Sequence of chain A:
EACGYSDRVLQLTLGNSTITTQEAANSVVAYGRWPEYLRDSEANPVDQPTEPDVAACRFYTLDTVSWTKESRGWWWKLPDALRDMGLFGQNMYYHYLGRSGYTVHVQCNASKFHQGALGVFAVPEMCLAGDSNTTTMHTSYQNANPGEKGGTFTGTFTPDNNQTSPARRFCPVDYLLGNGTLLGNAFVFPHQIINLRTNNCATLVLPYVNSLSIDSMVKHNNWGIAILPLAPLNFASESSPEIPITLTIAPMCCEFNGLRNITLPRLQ

Sequence of chain B:
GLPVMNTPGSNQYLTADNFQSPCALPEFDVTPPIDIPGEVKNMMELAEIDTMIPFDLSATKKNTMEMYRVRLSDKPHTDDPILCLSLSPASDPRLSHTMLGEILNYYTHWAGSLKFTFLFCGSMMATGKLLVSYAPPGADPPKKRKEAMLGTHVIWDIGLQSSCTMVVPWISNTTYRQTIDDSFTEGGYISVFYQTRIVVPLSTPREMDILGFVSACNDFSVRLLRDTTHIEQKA

Interface contacts:
Residue G188 in chain A contacts residue T51 in chain B (closest heavy-atom distance 3.2 Å).
Residue Q119 in chain A contacts residue M208 in chain B (closest heavy-atom distance 3.6 Å).
Residue E46 in chain A interacts with residue D35 in chain B (closest heavy-atom distance 2.8 Å).
Residue Q119 in chain A interacts with residue S123 in chain B (closest heavy-atom distance 3.3 Å).
Residue Y35 in chain A contacts residue G38 in chain B (closest heavy-atom distance 3.6 Å).
Residue R201 in chain A contacts residue A126 in chain B (closest heavy-atom distance 3.4 Å).
Residue F191 in chain A contacts residue M52 in chain B (closest heavy-atom distance 3.6 Å).
Residue R201 in chain A contacts residue F120 in chain B (closest heavy-atom distance 3.4 Å).
Residue A240 in chain A is in contact with residue P205 in chain B (closest heavy-atom distance 3.4 Å).
Residue A240 in chain A contacts residue T204 in chain B (closest heavy-atom distance 3.7 Å).
Residue L186 in chain A interacts with residue H97 in chain B (closest heavy-atom distance 3.6 Å).
Residue R37 in chain A contacts residue P37 in chain B (closest heavy-atom distance 3.6 Å).
Residue V213 in chain A is in contact with residue P37 in chain B (closest heavy-atom distance 3.6 Å).
Residue K116 in chain A interacts with residue S123 in chain B (closest heavy-atom distance 3.4 Å).
Residue F117 in chain A is in contact with residue P205 in chain B (closest heavy-atom distance 3.4 Å).
Residue N189 in chain A contacts residue T98 in chain B (closest heavy-atom distance 3.2 Å).
Residue R37 in chain A interacts with residue D35 in chain B (closest heavy-atom distance 3.1 Å).
Residue N199 in chain A contacts residue L119 in chain B (closest heavy-atom distance 3.7 Å).
Residue P236 in chain A interacts with residue D209 in chain B (closest heavy-atom distance 3.7 Å).
Residue A240 in chain A interacts with residue S203 in chain B (closest heavy-atom distance 3.4 Å).
Residue R43 in chain A interacts with residue D35 in chain B (closest heavy-atom distance 3.4 Å).
Residue R201 in chain A is in contact with residue G159 in chain B (closest heavy-atom distance 2.9 Å).
Residue K116 in chain A contacts residue M125 in chain B (closest heavy-atom distance 3.2 Å).
Residue R201 in chain A is in contact with residue I158 in chain B (closest heavy-atom distance 3.8 Å).
Residue F191 in chain A is in contact with residue D50 in chain B (closest heavy-atom distance 3.2 Å).
Residue P236 in chain A contacts residue R69 in chain B (closest heavy-atom distance 3.7 Å).
Residue V192 in chain A contacts residue M99 in chain B (closest heavy-atom distance 3.7 Å).
Residue R201 in chain A contacts residue G122 in chain B (closest heavy-atom distance 3.2 Å).
Residue R201 in chain A interacts with residue M124 in chain B (closest heavy-atom distance 3.5 Å).
Residue Y179 in chain A is in contact with residue M65 in chain B (closest heavy-atom distance 3.3 Å).
Residue N214 in chain A is in contact with residue I36 in chain B (closest heavy-atom distance 3.8 Å).
Residue G188 in chain A is in contact with residue Y68 in chain B (closest heavy-atom distance 3.0 Å).
Residue G188 in chain A is in contact with residue M52 in chain B (closest heavy-atom distance 2.9 Å).
Residue F117 in chain A is in contact with residue M125 in chain B (closest heavy-atom distance 3.6 Å).
Residue D178 in chain A interacts with residue M65 in chain B (closest heavy-atom distance 3.5 Å).
Residue N199 in chain A contacts residue F120 in chain B (closest heavy-atom distance 2.9 Å).
Residue N199 in chain A interacts with residue C121 in chain B (closest heavy-atom distance 3.5 Å).
Residue L216 in chain A interacts with residue I34 in chain B (closest heavy-atom distance 3.6 Å).
Residue Q119 in chain A interacts with residue E207 in chain B (closest heavy-atom distance 2.8 Å).
Residue H118 in chain A contacts residue S123 in chain B (closest heavy-atom distance 3.2 Å).
Residue K116 in chain A contacts residue M124 in chain B (closest heavy-atom distance 3.3 Å).
Residue G120 in chain A is in contact with residue C121 in chain B (closest heavy-atom distance 3.8 Å).
Residue L234 in chain A interacts with residue R69 in chain B (closest heavy-atom distance 2.9 Å).
Residue N189 in chain A is in contact with residue M99 in chain B (closest heavy-atom distance 2.7 Å).
Residue L187 in chain A contacts residue M65 in chain B (closest heavy-atom distance 3.4 Å).
Residue F117 in chain A contacts residue T204 in chain B (closest heavy-atom distance 3.3 Å).
Residue L186 in chain A contacts residue Y68 in chain B (closest heavy-atom distance 3.7 Å).
Residue R201 in chain A contacts residue S123 in chain B (closest heavy-atom distance 2.6 Å).
Residue Q119 in chain A interacts with residue C121 in chain B (closest heavy-atom distance 3.4 Å).
Residue F117 in chain A is in contact with residue S203 in chain B (closest heavy-atom distance 3.7 Å).
Residue Q119 in chain A contacts residue G122 in chain B (closest heavy-atom distance 3.5 Å).
Residue P233 in chain A is in contact with residue R69 in chain B (closest heavy-atom distance 3.0 Å).
Residue S217 in chain A contacts residue I34 in chain B (closest heavy-atom distance 3.6 Å).
Residue Q119 in chain A is in contact with residue P205 in chain B (closest heavy-atom distance 3.4 Å).
Residue N189 in chain A is in contact with residue H97 in chain B (closest heavy-atom distance 3.0 Å).
Residue Y179 in chain A contacts residue N63 in chain B (closest heavy-atom distance 3.1 Å).
Residue T202 in chain A contacts residue S162 in chain B (closest heavy-atom distance 3.5 Å).
Residue N189 in chain A is in contact with residue T51 in chain B (closest heavy-atom distance 3.4 Å).
Residue E46 in chain A interacts with residue I34 in chain B (closest heavy-atom distance 3.6 Å).
Residue F191 in chain A contacts residue F213 in chain B (closest heavy-atom distance 3.7 Å).

The following describes two proteins that form a bound complex.